Contacts between the two chains:
Residue V45 in chain A contacts residue R127 in chain B (closest heavy-atom distance 4.0 Å).
Residue G46 in chain A interacts with residue R127 in chain B (closest heavy-atom distance 3.9 Å).

Sequence of chain B:
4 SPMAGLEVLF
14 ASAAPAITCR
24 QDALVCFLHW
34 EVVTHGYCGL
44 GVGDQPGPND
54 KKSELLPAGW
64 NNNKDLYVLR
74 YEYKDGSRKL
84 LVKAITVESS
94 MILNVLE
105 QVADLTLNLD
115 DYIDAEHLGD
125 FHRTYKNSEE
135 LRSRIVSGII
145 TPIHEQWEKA

Sequence of chain A:
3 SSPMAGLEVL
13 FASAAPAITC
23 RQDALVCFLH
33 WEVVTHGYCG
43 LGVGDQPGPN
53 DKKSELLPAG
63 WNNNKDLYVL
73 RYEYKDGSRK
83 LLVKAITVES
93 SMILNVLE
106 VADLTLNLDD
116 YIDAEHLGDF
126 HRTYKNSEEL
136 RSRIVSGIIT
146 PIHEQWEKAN

This data describes a binding interaction between two proteins.